Sequence of chain B:
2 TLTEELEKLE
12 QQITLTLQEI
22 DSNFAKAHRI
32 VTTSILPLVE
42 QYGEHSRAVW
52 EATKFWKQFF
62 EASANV

The following describes two proteins that form a bound complex.

Interface contacts:
Residue N43 in chain A contacts residue T54 in chain B (closest heavy-atom distance 5.0 Å).
Residue L12 in chain A interacts with residue D22 in chain B (closest heavy-atom distance 4.4 Å).
Residue F51 in chain A is in contact with residue W57 in chain B (closest heavy-atom distance 4.1 Å).
Residue I44 in chain A contacts residue S47 in chain B (closest heavy-atom distance 3.5 Å).
Residue I37 in chain A interacts with residue Y43 in chain B (closest heavy-atom distance 4.7 Å).
Residue I44 in chain A is in contact with residue V50 in chain B (closest heavy-atom distance 3.7 Å).
Residue M50 in chain A contacts residue F61 in chain B (closest heavy-atom distance 3.4 Å).
Residue L12 in chain A interacts with residue Q19 in chain B (closest heavy-atom distance 4.0 Å).
Residue L13 in chain A contacts residue L18 in chain B (closest heavy-atom distance 4.5 Å).
Residue H5 in chain A contacts residue E8 in chain B (closest heavy-atom distance 2.8 Å).
Residue N41 in chain A contacts residue S47 in chain B (closest heavy-atom distance 4.2 Å).
Residue L12 in chain A contacts residue L18 in chain B (closest heavy-atom distance 3.6 Å).
Residue F51 in chain A contacts residue F61 in chain B (closest heavy-atom distance 3.5 Å).
Residue I16 in chain A is in contact with residue F25 in chain B (closest heavy-atom distance 4.2 Å).
Residue H5 in chain A contacts residue Q12 in chain B (closest heavy-atom distance 4.4 Å).
Residue Q40 in chain A is in contact with residue R48 in chain B (closest heavy-atom distance 4.3 Å).
Residue L23 in chain A interacts with residue A28 in chain B (closest heavy-atom distance 4.4 Å).
Residue I16 in chain A interacts with residue D22 in chain B (closest heavy-atom distance 3.1 Å).
Residue Q8 in chain A contacts residue T15 in chain B (closest heavy-atom distance 3.9 Å).
Residue Q40 in chain A interacts with residue S47 in chain B (closest heavy-atom distance 4.7 Å).
Residue A26 in chain A contacts residue L37 in chain B (closest heavy-atom distance 4.5 Å).
Residue Q9 in chain A contacts residue E11 in chain B (closest heavy-atom distance 3.3 Å).
Residue L23 in chain A interacts with residue F25 in chain B (closest heavy-atom distance 3.4 Å).
Residue V47 in chain A interacts with residue K58 in chain B (closest heavy-atom distance 4.5 Å).
Residue V20 in chain A interacts with residue F25 in chain B (closest heavy-atom distance 3.3 Å).
Residue L12 in chain A is in contact with residue T15 in chain B (closest heavy-atom distance 4.0 Å).
Residue Q40 in chain A is in contact with residue W51 in chain B (closest heavy-atom distance 4.9 Å).
Residue V47 in chain A contacts residue F61 in chain B (closest heavy-atom distance 4.7 Å).
Residue H5 in chain A interacts with residue E11 in chain B (closest heavy-atom distance 3.3 Å).
Residue Q9 in chain A is in contact with residue I14 in chain B (closest heavy-atom distance 3.5 Å).
Residue M30 in chain A contacts residue I36 in chain B (closest heavy-atom distance 4.9 Å).
Residue V29 in chain A contacts residue L37 in chain B (closest heavy-atom distance 4.7 Å).
Residue I37 in chain A is in contact with residue G44 in chain B (closest heavy-atom distance 4.6 Å).
Residue N43 in chain A is in contact with residue W51 in chain B (closest heavy-atom distance 3.0 Å).
Residue N19 in chain A contacts residue D22 in chain B (closest heavy-atom distance 3.4 Å).
Residue V47 in chain A is in contact with residue T54 in chain B (closest heavy-atom distance 4.0 Å).
Residue K22 in chain A is in contact with residue H29 in chain B (closest heavy-atom distance 3.4 Å).
Residue M30 in chain A contacts residue L37 in chain B (closest heavy-atom distance 4.2 Å).
Residue L34 in chain A interacts with residue V40 in chain B (closest heavy-atom distance 4.8 Å).
Residue I44 in chain A is in contact with residue T54 in chain B (closest heavy-atom distance 3.8 Å).
Residue Q9 in chain A is in contact with residue T15 in chain B (closest heavy-atom distance 3.4 Å).
Residue Q40 in chain A contacts residue G44 in chain B (closest heavy-atom distance 5.0 Å).
Residue I44 in chain A contacts residue W51 in chain B (closest heavy-atom distance 3.5 Å).
Residue A26 in chain A contacts residue V32 in chain B (closest heavy-atom distance 4.5 Å).
Residue L23 in chain A is in contact with residue V32 in chain B (closest heavy-atom distance 4.7 Å).
Residue N19 in chain A is in contact with residue H29 in chain B (closest heavy-atom distance 3.8 Å).
Residue I37 in chain A interacts with residue V40 in chain B (closest heavy-atom distance 4.3 Å).
Residue T33 in chain A contacts residue V40 in chain B (closest heavy-atom distance 4.5 Å).
Residue I16 in chain A contacts residue L18 in chain B (closest heavy-atom distance 3.8 Å).
Residue H5 in chain A interacts with residue T15 in chain B (closest heavy-atom distance 4.3 Å).
Residue L23 in chain A contacts residue H29 in chain B (closest heavy-atom distance 3.2 Å).
Residue Q9 in chain A interacts with residue L18 in chain B (closest heavy-atom distance 3.7 Å).
Residue R15 in chain A contacts residue D22 in chain B (closest heavy-atom distance 4.1 Å).
Residue N19 in chain A contacts residue F25 in chain B (closest heavy-atom distance 3.7 Å).
Residue N43 in chain A interacts with residue K58 in chain B (closest heavy-atom distance 4.5 Å).
Residue N19 in chain A contacts residue A26 in chain B (closest heavy-atom distance 4.3 Å).
Residue A26 in chain A interacts with residue T33 in chain B (closest heavy-atom distance 4.6 Å).

Sequence of chain A:
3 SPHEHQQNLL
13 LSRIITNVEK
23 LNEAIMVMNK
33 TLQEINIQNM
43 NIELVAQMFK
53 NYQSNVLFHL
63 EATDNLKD